Sequence of chain B:
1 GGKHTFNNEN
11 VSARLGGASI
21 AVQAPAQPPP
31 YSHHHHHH

Interface contacts:
Residue H15 in chain A is in contact with residue Y31 in chain B (closest heavy-atom distance 4.2 Å).
Residue A132 in chain A contacts residue H38 in chain B (closest heavy-atom distance 2.9 Å).
Residue H15 in chain A interacts with residue H34 in chain B (closest heavy-atom distance 4.6 Å).
Residue M134 in chain A is in contact with residue H38 in chain B (closest heavy-atom distance 4.9 Å).
Residue Y133 in chain A contacts residue H38 in chain B (closest heavy-atom distance 3.4 Å).

Sequence of chain A:
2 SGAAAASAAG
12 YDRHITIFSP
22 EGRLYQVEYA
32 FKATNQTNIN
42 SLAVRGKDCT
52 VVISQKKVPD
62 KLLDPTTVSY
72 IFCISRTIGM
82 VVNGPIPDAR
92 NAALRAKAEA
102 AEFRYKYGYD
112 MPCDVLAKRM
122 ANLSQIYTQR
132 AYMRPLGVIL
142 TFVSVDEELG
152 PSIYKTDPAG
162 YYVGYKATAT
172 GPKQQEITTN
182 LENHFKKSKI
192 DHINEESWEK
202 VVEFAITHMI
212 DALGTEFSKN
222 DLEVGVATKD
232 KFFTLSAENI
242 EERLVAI

This data describes a binding interaction between two proteins.